This data describes a binding interaction between two proteins.

Interface contacts:
Residue A86 in chain A interacts with residue L28 in chain B (closest heavy-atom distance 3.8 Å).
Residue W619 in chain A contacts residue R8 in chain B (closest heavy-atom distance 3.3 Å).
Residue W715 in chain A is in contact with residue E22 in chain B (closest heavy-atom distance 3.2 Å).
Residue F150 in chain A interacts with residue C35 in chain B (closest heavy-atom distance 3.8 Å).
Residue V524 in chain A interacts with residue W19 in chain B (closest heavy-atom distance 3.8 Å).
Residue K149 in chain A contacts residue D33 in chain B (closest heavy-atom distance 3.3 Å).
Residue T419 in chain A is in contact with residue L28 in chain B (closest heavy-atom distance 3.8 Å).
Residue L90 in chain A is in contact with residue C35 in chain B (closest heavy-atom distance 3.8 Å).
Residue T419 in chain A is in contact with residue N32 in chain B (closest heavy-atom distance 3.4 Å).
Residue Y496 in chain A is in contact with residue P10 in chain B (closest heavy-atom distance 2.7 Å).
Residue F499 in chain A is in contact with residue L9 in chain B (closest heavy-atom distance 3.6 Å).
Residue S85 in chain A interacts with residue G31 in chain B (closest heavy-atom distance 3.5 Å).
Residue F506 in chain A contacts residue H23 in chain B (closest heavy-atom distance 3.7 Å).
Residue F84 in chain A interacts with residue L28 in chain B (closest heavy-atom distance 3.6 Å).
Residue V664 in chain A interacts with residue P10 in chain B (closest heavy-atom distance 3.7 Å).
Residue S502 in chain A contacts residue N17 in chain B (closest heavy-atom distance 3.0 Å).
Residue S151 in chain A contacts residue C35 in chain B (closest heavy-atom distance 3.4 Å).
Residue T501 in chain A contacts residue L9 in chain B (closest heavy-atom distance 3.7 Å).
Residue T281 in chain A interacts with residue N5 in chain B (closest heavy-atom distance 3.5 Å).
Residue K149 in chain A contacts residue I34 in chain B (closest heavy-atom distance 3.5 Å).
Residue F98 in chain A interacts with residue S30 in chain B (closest heavy-atom distance 3.2 Å).
Residue Y494 in chain A contacts residue T20 in chain B (closest heavy-atom distance 3.3 Å).
Residue S85 in chain A interacts with residue T27 in chain B (closest heavy-atom distance 3.3 Å).
Residue W619 in chain A contacts residue P10 in chain B (closest heavy-atom distance 3.5 Å).
Residue R79 in chain A is in contact with residue D25 in chain B (closest heavy-atom distance 3.5 Å).
Residue A408 in chain A interacts with residue N32 in chain B (closest heavy-atom distance 3.5 Å).
Residue Y262 in chain A interacts with residue T4 in chain B (closest heavy-atom distance 3.7 Å).
Residue T88 in chain A interacts with residue I34 in chain B (closest heavy-atom distance 3.7 Å).
Residue F202 in chain A contacts residue T4 in chain B (closest heavy-atom distance 3.5 Å).
Residue F202 in chain A is in contact with residue T7 in chain B (closest heavy-atom distance 3.4 Å).
Residue S85 in chain A is in contact with residue L28 in chain B (closest heavy-atom distance 3.5 Å).
Residue Y496 in chain A is in contact with residue I11 in chain B (closest heavy-atom distance 3.8 Å).
Residue F84 in chain A interacts with residue T27 in chain B (closest heavy-atom distance 3.8 Å).
Residue D504 in chain A contacts residue N17 in chain B (closest heavy-atom distance 3.7 Å).
Residue F150 in chain A contacts residue I34 in chain B (closest heavy-atom distance 2.7 Å).
Residue A577 in chain A interacts with residue I11 in chain B (closest heavy-atom distance 3.6 Å).
Residue E601 in chain A interacts with residue A21 in chain B (closest heavy-atom distance 3.6 Å).
Residue F202 in chain A interacts with residue R8 in chain B (closest heavy-atom distance 3.7 Å).
Residue Y494 in chain A contacts residue E22 in chain B (closest heavy-atom distance 2.6 Å).
Residue D280 in chain A contacts residue R8 in chain B (closest heavy-atom distance 3.3 Å).
Residue S406 in chain A contacts residue N32 in chain B (closest heavy-atom distance 3.6 Å).
Residue S508 in chain A is in contact with residue E22 in chain B (closest heavy-atom distance 3.6 Å).
Residue T88 in chain A contacts residue G31 in chain B (closest heavy-atom distance 3.4 Å).
Residue I261 in chain A interacts with residue R8 in chain B (closest heavy-atom distance 3.5 Å).
Residue S107 in chain A interacts with residue T27 in chain B (closest heavy-atom distance 2.9 Å).
Residue K83 in chain A is in contact with residue D25 in chain B (closest heavy-atom distance 3.0 Å).
Residue D504 in chain A contacts residue W19 in chain B (closest heavy-atom distance 3.5 Å).
Residue S282 in chain A interacts with residue N5 in chain B (closest heavy-atom distance 3.1 Å).
Residue R410 in chain A is in contact with residue C35 in chain B (closest heavy-atom distance 3.7 Å).
Residue N578 in chain A is in contact with residue P10 in chain B (closest heavy-atom distance 3.3 Å).
Residue A503 in chain A contacts residue W19 in chain B (closest heavy-atom distance 3.7 Å).
Residue G427 in chain A contacts residue L28 in chain B (closest heavy-atom distance 3.8 Å).
Residue F499 in chain A interacts with residue P10 in chain B (closest heavy-atom distance 3.5 Å).
Residue S85 in chain A contacts residue S30 in chain B (closest heavy-atom distance 3.8 Å).
Residue R663 in chain A contacts residue T7 in chain B (closest heavy-atom distance 3.3 Å).
Residue K714 in chain A contacts residue E22 in chain B (closest heavy-atom distance 3.0 Å).
Residue R663 in chain A is in contact with residue L9 in chain B (closest heavy-atom distance 3.3 Å).
Residue D280 in chain A is in contact with residue N5 in chain B (closest heavy-atom distance 2.7 Å).
Residue A577 in chain A contacts residue P10 in chain B (closest heavy-atom distance 3.1 Å).
Residue F506 in chain A interacts with residue W19 in chain B (closest heavy-atom distance 3.7 Å).

Sequence of chain A:
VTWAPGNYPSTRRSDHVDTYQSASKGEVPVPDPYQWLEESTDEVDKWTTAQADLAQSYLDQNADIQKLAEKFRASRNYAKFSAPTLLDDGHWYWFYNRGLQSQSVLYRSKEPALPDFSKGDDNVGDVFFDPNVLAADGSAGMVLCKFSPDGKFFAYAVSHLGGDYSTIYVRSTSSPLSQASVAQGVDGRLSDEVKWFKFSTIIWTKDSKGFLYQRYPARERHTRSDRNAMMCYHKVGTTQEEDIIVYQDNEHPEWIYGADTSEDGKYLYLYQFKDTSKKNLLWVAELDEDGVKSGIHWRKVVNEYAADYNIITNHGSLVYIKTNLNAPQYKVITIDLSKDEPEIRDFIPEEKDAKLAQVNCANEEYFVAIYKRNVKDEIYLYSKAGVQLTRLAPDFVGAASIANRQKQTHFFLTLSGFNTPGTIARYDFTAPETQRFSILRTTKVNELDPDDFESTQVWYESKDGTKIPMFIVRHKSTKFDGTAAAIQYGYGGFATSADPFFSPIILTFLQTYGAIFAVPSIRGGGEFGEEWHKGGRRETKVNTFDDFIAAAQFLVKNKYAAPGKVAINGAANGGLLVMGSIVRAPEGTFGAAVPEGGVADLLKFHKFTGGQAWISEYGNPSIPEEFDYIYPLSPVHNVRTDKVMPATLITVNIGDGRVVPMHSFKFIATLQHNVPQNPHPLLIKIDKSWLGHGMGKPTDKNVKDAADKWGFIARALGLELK

Sequence of chain B:
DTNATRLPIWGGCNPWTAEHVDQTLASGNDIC